Sequence of protein 2:
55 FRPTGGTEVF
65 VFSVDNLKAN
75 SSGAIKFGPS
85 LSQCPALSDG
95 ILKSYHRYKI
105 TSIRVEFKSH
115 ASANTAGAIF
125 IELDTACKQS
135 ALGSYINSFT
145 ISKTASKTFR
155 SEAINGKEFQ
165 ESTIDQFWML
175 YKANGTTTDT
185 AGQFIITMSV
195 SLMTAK

These two protein chains interact to form a complex.

Sequence of protein 1:
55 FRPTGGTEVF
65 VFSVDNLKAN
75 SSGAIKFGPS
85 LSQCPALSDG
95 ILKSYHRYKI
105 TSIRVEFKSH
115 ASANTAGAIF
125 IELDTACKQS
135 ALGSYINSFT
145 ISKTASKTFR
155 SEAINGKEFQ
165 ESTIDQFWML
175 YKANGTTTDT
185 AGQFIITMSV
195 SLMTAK

Contacts between the two chains:
Residue E62 in protein 1 is in contact with residue F55 in protein 2 (closest heavy-atom distance 2.3 Å).
Residue E62 in protein 1 contacts residue E62 in protein 2 (closest heavy-atom distance 1.7 Å).
Residue F64 in protein 1 interacts with residue I95 in protein 2 (closest heavy-atom distance 4.1 Å).
Residue S98 in protein 1 is in contact with residue P89 in protein 2 (closest heavy-atom distance 4.9 Å).
Residue F64 in protein 1 is in contact with residue F55 in protein 2 (closest heavy-atom distance 2.5 Å).
Residue G94 in protein 1 is in contact with residue G94 in protein 2 (closest heavy-atom distance 3.0 Å).
Residue K97 in protein 1 interacts with residue D93 in protein 2 (closest heavy-atom distance 4.8 Å).
Residue V65 in protein 1 interacts with residue R56 in protein 2 (closest heavy-atom distance 4.9 Å).
Residue G94 in protein 1 contacts residue D93 in protein 2 (closest heavy-atom distance 3.4 Å).
Residue V65 in protein 1 is in contact with residue P57 in protein 2 (closest heavy-atom distance 4.0 Å).
Residue R56 in protein 1 is in contact with residue V63 in protein 2 (closest heavy-atom distance 4.9 Å).
Residue G94 in protein 1 is in contact with residue P89 in protein 2 (closest heavy-atom distance 4.3 Å).
Residue A90 in protein 1 contacts residue I95 in protein 2 (closest heavy-atom distance 3.4 Å).
Residue P89 in protein 1 contacts residue S98 in protein 2 (closest heavy-atom distance 4.9 Å).
Residue F55 in protein 1 interacts with residue E62 in protein 2 (closest heavy-atom distance 2.3 Å).
Residue A90 in protein 1 interacts with residue S98 in protein 2 (closest heavy-atom distance 3.1 Å).
Residue F55 in protein 1 is in contact with residue V65 in protein 2 (closest heavy-atom distance 3.5 Å).
Residue I95 in protein 1 contacts residue A90 in protein 2 (closest heavy-atom distance 3.4 Å).
Residue V63 in protein 1 interacts with residue F55 in protein 2 (closest heavy-atom distance 2.1 Å).
Residue G94 in protein 1 is in contact with residue I95 in protein 2 (closest heavy-atom distance 4.5 Å).
Residue K97 in protein 1 contacts residue P89 in protein 2 (closest heavy-atom distance 4.7 Å).
Residue V63 in protein 1 is in contact with residue R56 in protein 2 (closest heavy-atom distance 4.9 Å).
Residue P57 in protein 1 interacts with residue V65 in protein 2 (closest heavy-atom distance 4.0 Å).
Residue F55 in protein 1 interacts with residue V63 in protein 2 (closest heavy-atom distance 2.1 Å).
Residue I95 in protein 1 interacts with residue G94 in protein 2 (closest heavy-atom distance 4.5 Å).
Residue I95 in protein 1 contacts residue F64 in protein 2 (closest heavy-atom distance 4.1 Å).
Residue D93 in protein 1 is in contact with residue D93 in protein 2 (closest heavy-atom distance 1.6 Å).
Residue S98 in protein 1 is in contact with residue A90 in protein 2 (closest heavy-atom distance 3.1 Å).
Residue P89 in protein 1 contacts residue G94 in protein 2 (closest heavy-atom distance 4.3 Å).
Residue R56 in protein 1 is in contact with residue V65 in protein 2 (closest heavy-atom distance 4.9 Å).
Residue D93 in protein 1 contacts residue G94 in protein 2 (closest heavy-atom distance 3.4 Å).
Residue G94 in protein 1 contacts residue A90 in protein 2 (closest heavy-atom distance 4.2 Å).
Residue D93 in protein 1 is in contact with residue K97 in protein 2 (closest heavy-atom distance 4.8 Å).
Residue F55 in protein 1 contacts residue F55 in protein 2 (closest heavy-atom distance 4.4 Å).
Residue A90 in protein 1 interacts with residue G94 in protein 2 (closest heavy-atom distance 4.2 Å).
Residue F55 in protein 1 contacts residue F64 in protein 2 (closest heavy-atom distance 2.5 Å).
Residue P89 in protein 1 interacts with residue K97 in protein 2 (closest heavy-atom distance 4.7 Å).
Residue V65 in protein 1 is in contact with residue F55 in protein 2 (closest heavy-atom distance 3.5 Å).